Sequence of the first protein:
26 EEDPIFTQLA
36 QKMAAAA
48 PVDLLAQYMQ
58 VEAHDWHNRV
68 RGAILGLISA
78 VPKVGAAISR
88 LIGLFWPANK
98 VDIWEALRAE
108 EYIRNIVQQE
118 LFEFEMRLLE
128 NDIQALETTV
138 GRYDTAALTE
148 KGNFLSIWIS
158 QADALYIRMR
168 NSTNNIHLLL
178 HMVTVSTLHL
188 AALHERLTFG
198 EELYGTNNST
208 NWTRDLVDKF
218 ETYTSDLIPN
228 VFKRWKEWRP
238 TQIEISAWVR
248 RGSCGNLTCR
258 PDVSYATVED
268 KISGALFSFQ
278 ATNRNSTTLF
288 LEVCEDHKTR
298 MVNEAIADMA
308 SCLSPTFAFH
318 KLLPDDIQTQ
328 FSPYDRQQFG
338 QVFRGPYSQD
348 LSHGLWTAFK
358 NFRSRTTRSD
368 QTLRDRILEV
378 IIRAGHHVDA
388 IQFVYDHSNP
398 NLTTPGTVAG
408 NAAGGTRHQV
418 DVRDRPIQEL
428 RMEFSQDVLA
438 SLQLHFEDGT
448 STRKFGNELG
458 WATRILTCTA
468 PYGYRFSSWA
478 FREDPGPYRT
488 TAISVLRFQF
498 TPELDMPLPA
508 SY

Sequence of the second protein:
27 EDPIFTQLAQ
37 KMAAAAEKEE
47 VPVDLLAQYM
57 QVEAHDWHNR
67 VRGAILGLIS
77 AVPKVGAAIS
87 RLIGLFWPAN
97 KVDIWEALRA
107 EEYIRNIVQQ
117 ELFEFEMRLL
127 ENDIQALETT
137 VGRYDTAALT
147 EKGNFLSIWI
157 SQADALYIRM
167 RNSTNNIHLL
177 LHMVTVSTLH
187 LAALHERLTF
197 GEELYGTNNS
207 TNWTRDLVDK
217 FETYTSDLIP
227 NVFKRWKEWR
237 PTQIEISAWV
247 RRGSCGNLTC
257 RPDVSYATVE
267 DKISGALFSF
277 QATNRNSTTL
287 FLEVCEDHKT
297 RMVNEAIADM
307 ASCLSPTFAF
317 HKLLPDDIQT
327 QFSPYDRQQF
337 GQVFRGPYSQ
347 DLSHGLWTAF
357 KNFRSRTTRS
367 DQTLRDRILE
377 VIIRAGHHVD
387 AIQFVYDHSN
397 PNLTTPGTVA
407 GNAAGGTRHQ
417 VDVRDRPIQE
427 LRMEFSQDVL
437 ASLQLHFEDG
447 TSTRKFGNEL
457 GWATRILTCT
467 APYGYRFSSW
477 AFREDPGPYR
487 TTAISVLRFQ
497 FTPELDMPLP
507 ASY

These two protein chains interact to form a complex.

Contacts between the two chains:
Residue P484 in the second protein interacts with residue A39 in the first protein (closest heavy-atom distance 3.4 Å).
Residue G457 in the second protein interacts with residue Q440 in the first protein (closest heavy-atom distance 2.9 Å).
Residue N358 in the second protein is in contact with residue E27 in the first protein (closest heavy-atom distance 3.0 Å).
Residue E134 in the second protein contacts residue L254 in the first protein (closest heavy-atom distance 3.4 Å).
Residue R428 in the second protein contacts residue A459 in the first protein (closest heavy-atom distance 2.6 Å).
Residue G138 in the second protein interacts with residue L254 in the first protein (closest heavy-atom distance 3.5 Å).
Residue T255 in the second protein interacts with residue W93 in the first protein (closest heavy-atom distance 3.2 Å).
Residue Q346 in the second protein is in contact with residue D50 in the first protein (closest heavy-atom distance 3.0 Å).
Residue T279 in the second protein is in contact with residue N96 in the first protein (closest heavy-atom distance 2.9 Å).
Residue Y262 in the second protein is in contact with residue E102 in the first protein (closest heavy-atom distance 2.3 Å).
Residue T460 in the second protein interacts with residue D50 in the first protein (closest heavy-atom distance 2.6 Å).
Residue W353 in the second protein interacts with residue M56 in the first protein (closest heavy-atom distance 3.4 Å).
Residue F356 in the second protein interacts with residue F31 in the first protein (closest heavy-atom distance 3.2 Å).
Residue D99 in the second protein interacts with residue R257 in the first protein (closest heavy-atom distance 2.5 Å).
Residue N96 in the second protein interacts with residue T279 in the first protein (closest heavy-atom distance 3.1 Å).
Residue E102 in the second protein contacts residue R247 in the first protein (closest heavy-atom distance 3.1 Å).
Residue D50 in the second protein is in contact with residue T460 in the first protein (closest heavy-atom distance 2.5 Å).
Residue A53 in the second protein interacts with residue T460 in the first protein (closest heavy-atom distance 3.5 Å).
Residue F356 in the second protein interacts with residue D28 in the first protein (closest heavy-atom distance 3.1 Å).
Residue H350 in the second protein interacts with residue M56 in the first protein (closest heavy-atom distance 3.4 Å).
Residue A95 in the second protein is in contact with residue P258 in the first protein (closest heavy-atom distance 3.4 Å).
Residue R257 in the second protein is in contact with residue D99 in the first protein (closest heavy-atom distance 2.5 Å).
Residue E134 in the second protein is in contact with residue R257 in the first protein (closest heavy-atom distance 2.6 Å).
Residue E102 in the second protein contacts residue Y262 in the first protein (closest heavy-atom distance 2.3 Å).
Residue R247 in the second protein is in contact with residue E102 in the first protein (closest heavy-atom distance 2.7 Å).
Residue D28 in the second protein interacts with residue F356 in the first protein (closest heavy-atom distance 3.0 Å).
Residue D50 in the second protein interacts with residue Q346 in the first protein (closest heavy-atom distance 3.2 Å).
Residue A39 in the second protein interacts with residue P484 in the first protein (closest heavy-atom distance 3.2 Å).
Residue W93 in the second protein contacts residue T255 in the first protein (closest heavy-atom distance 3.3 Å).
Residue F356 in the second protein interacts with residue E26 in the first protein (closest heavy-atom distance 3.2 Å).
Residue S448 in the second protein interacts with residue W458 in the first protein (closest heavy-atom distance 3.4 Å).
Residue E59 in the second protein contacts residue T354 in the first protein (closest heavy-atom distance 2.7 Å).
Residue V98 in the second protein interacts with residue T279 in the first protein (closest heavy-atom distance 3.5 Å).
Residue Q433 in the second protein is in contact with residue V49 in the first protein (closest heavy-atom distance 3.5 Å).
Residue T135 in the second protein contacts residue N253 in the first protein (closest heavy-atom distance 3.2 Å).
Residue N96 in the second protein contacts residue N280 in the first protein (closest heavy-atom distance 3.0 Å).
Residue W458 in the second protein interacts with residue E426 in the first protein (closest heavy-atom distance 3.3 Å).
Residue E27 in the second protein interacts with residue N358 in the first protein (closest heavy-atom distance 2.9 Å).
Residue M56 in the second protein contacts residue H350 in the first protein (closest heavy-atom distance 3.4 Å).
Residue T460 in the second protein contacts residue A53 in the first protein (closest heavy-atom distance 3.5 Å).
Residue W458 in the second protein is in contact with residue R428 in the first protein (closest heavy-atom distance 3.5 Å).
Residue K97 in the second protein is in contact with residue P258 in the first protein (closest heavy-atom distance 3.5 Å).
Residue F31 in the second protein is in contact with residue F356 in the first protein (closest heavy-atom distance 3.3 Å).
Residue R257 in the second protein contacts residue E134 in the first protein (closest heavy-atom distance 2.9 Å).
Residue Q433 in the second protein is in contact with residue D50 in the first protein (closest heavy-atom distance 3.0 Å).
Residue T354 in the second protein interacts with residue E59 in the first protein (closest heavy-atom distance 2.6 Å).
Residue A459 in the second protein interacts with residue R428 in the first protein (closest heavy-atom distance 2.6 Å).
Residue N280 in the second protein interacts with residue N96 in the first protein (closest heavy-atom distance 3.0 Å).
Residue R486 in the second protein interacts with residue A39 in the first protein (closest heavy-atom distance 3.4 Å).
Residue R281 in the second protein is in contact with residue E26 in the first protein (closest heavy-atom distance 2.8 Å).
Residue D50 in the second protein interacts with residue Q433 in the first protein (closest heavy-atom distance 2.9 Å).
Residue M56 in the second protein is in contact with residue W353 in the first protein (closest heavy-atom distance 3.4 Å).
Residue E43 in the second protein is in contact with residue R486 in the first protein (closest heavy-atom distance 3.0 Å).
Residue R428 in the second protein interacts with residue W458 in the first protein (closest heavy-atom distance 3.4 Å).
Residue A42 in the second protein is in contact with residue P484 in the first protein (closest heavy-atom distance 3.3 Å).
Residue E426 in the second protein interacts with residue W458 in the first protein (closest heavy-atom distance 3.4 Å).
Residue W93 in the second protein is in contact with residue R257 in the first protein (closest heavy-atom distance 3.5 Å).
Residue W458 in the second protein interacts with residue H442 in the first protein (closest heavy-atom distance 3.4 Å).
Residue Q440 in the second protein interacts with residue G457 in the first protein (closest heavy-atom distance 3.2 Å).
Residue E46 in the second protein contacts residue H383 in the first protein (closest heavy-atom distance 3.1 Å).